Sequence of protein 2:
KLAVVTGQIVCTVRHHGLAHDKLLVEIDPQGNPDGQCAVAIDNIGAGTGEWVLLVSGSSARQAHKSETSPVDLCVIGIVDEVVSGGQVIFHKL

Sequence of protein 1:
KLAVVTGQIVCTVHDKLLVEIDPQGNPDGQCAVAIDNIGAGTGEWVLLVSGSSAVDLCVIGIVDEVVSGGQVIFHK

These two protein chains interact to form a complex.

Residue-level contacts at the interface:
Residue G88 in protein 2 contacts residue T51 in protein 1 (closest heavy-atom distance 4.5 Å).
Residue V86 in protein 2 contacts residue G8 in protein 1 (closest heavy-atom distance 3.5 Å).
Residue V82 in protein 2 contacts residue I10 in protein 1 (closest heavy-atom distance 3.9 Å).
Residue V58 in protein 2 is in contact with residue V74 in protein 1 (closest heavy-atom distance 4.5 Å).
Residue P32 in protein 2 contacts residue I10 in protein 1 (closest heavy-atom distance 4.5 Å).
Residue S87 in protein 2 is in contact with residue T7 in protein 1 (closest heavy-atom distance 3.0 Å).
Residue V82 in protein 2 is in contact with residue C12 in protein 1 (closest heavy-atom distance 3.7 Å).
Residue K95 in protein 2 contacts residue V14 in protein 1 (closest heavy-atom distance 4.4 Å).
Residue L56 in protein 2 interacts with residue C12 in protein 1 (closest heavy-atom distance 3.6 Å).
Residue I81 in protein 2 interacts with residue V11 in protein 1 (closest heavy-atom distance 4.3 Å).
Residue D83 in protein 2 contacts residue V11 in protein 1 (closest heavy-atom distance 3.0 Å).
Residue L3 in protein 2 contacts residue V42 in protein 1 (closest heavy-atom distance 4.5 Å).
Residue V86 in protein 2 contacts residue T7 in protein 1 (closest heavy-atom distance 4.5 Å).
Residue E84 in protein 2 contacts residue I10 in protein 1 (closest heavy-atom distance 3.8 Å).
Residue L56 in protein 2 is in contact with residue V42 in protein 1 (closest heavy-atom distance 4.9 Å).
Residue V82 in protein 2 interacts with residue V11 in protein 1 (closest heavy-atom distance 3.5 Å).
Residue G88 in protein 2 is in contact with residue T7 in protein 1 (closest heavy-atom distance 4.5 Å).
Residue P32 in protein 2 interacts with residue V42 in protein 1 (closest heavy-atom distance 4.1 Å).
Residue G80 in protein 2 is in contact with residue C12 in protein 1 (closest heavy-atom distance 4.9 Å).
Residue Q33 in protein 2 is in contact with residue E28 in protein 1 (closest heavy-atom distance 4.1 Å).
Residue P32 in protein 2 contacts residue C40 in protein 1 (closest heavy-atom distance 3.2 Å).
Residue D83 in protein 2 is in contact with residue V14 in protein 1 (closest heavy-atom distance 4.1 Å).
Residue S87 in protein 2 is in contact with residue G8 in protein 1 (closest heavy-atom distance 4.0 Å).
Residue E84 in protein 2 contacts residue Q9 in protein 1 (closest heavy-atom distance 4.2 Å).
Residue Q33 in protein 2 interacts with residue C40 in protein 1 (closest heavy-atom distance 3.4 Å).
Residue I81 in protein 2 interacts with residue T13 in protein 1 (closest heavy-atom distance 4.8 Å).
Residue S62 in protein 2 is in contact with residue V74 in protein 1 (closest heavy-atom distance 4.7 Å).
Residue P32 in protein 2 interacts with residue A41 in protein 1 (closest heavy-atom distance 4.1 Å).
Residue D83 in protein 2 is in contact with residue T13 in protein 1 (closest heavy-atom distance 2.5 Å).
Residue D83 in protein 2 is in contact with residue C12 in protein 1 (closest heavy-atom distance 3.1 Å).
Residue V86 in protein 2 interacts with residue Q9 in protein 1 (closest heavy-atom distance 3.1 Å).
Residue E84 in protein 2 interacts with residue V11 in protein 1 (closest heavy-atom distance 3.1 Å).
Residue V85 in protein 2 interacts with residue Q9 in protein 1 (closest heavy-atom distance 3.5 Å).
Residue L56 in protein 2 interacts with residue L24 in protein 1 (closest heavy-atom distance 3.4 Å).
Residue I81 in protein 2 interacts with residue C12 in protein 1 (closest heavy-atom distance 4.0 Å).
Residue D31 in protein 2 interacts with residue C40 in protein 1 (closest heavy-atom distance 4.4 Å).
Residue G80 in protein 2 interacts with residue V14 in protein 1 (closest heavy-atom distance 4.0 Å).
Residue S87 in protein 2 interacts with residue Q9 in protein 1 (closest heavy-atom distance 4.9 Å).
Residue L56 in protein 2 contacts residue I10 in protein 1 (closest heavy-atom distance 4.2 Å).
Residue V85 in protein 2 interacts with residue I10 in protein 1 (closest heavy-atom distance 4.0 Å).
Residue I81 in protein 2 contacts residue V14 in protein 1 (closest heavy-atom distance 3.0 Å).